Sequence of protein 2:
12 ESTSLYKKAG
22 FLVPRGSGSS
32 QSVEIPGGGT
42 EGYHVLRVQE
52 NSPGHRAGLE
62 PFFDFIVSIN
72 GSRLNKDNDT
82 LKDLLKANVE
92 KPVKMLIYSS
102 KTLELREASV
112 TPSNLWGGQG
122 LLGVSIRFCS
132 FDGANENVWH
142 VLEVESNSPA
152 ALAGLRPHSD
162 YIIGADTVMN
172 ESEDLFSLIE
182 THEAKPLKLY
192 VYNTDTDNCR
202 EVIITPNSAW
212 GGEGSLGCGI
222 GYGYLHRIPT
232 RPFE

Contacts between the two chains:
Residue R128 in protein 2 interacts with residue F17 in protein 1 (closest heavy-atom distance 4.8 Å).
Residue D78 in protein 2 is in contact with residue F17 in protein 1 (closest heavy-atom distance 4.3 Å).
Residue I127 in protein 2 interacts with residue F17 in protein 1 (closest heavy-atom distance 3.0 Å).
Residue L86 in protein 2 interacts with residue I19 in protein 1 (closest heavy-atom distance 4.0 Å).
Residue L123 in protein 2 interacts with residue I19 in protein 1 (closest heavy-atom distance 2.5 Å).
Residue L122 in protein 2 contacts residue I19 in protein 1 (closest heavy-atom distance 2.6 Å).
Residue S126 in protein 2 contacts residue I18 in protein 1 (closest heavy-atom distance 3.9 Å).
Residue D167 in protein 2 is in contact with residue S16 in protein 1 (closest heavy-atom distance 4.6 Å).
Residue G124 in protein 2 interacts with residue I19 in protein 1 (closest heavy-atom distance 2.7 Å).
Residue S126 in protein 2 interacts with residue F17 in protein 1 (closest heavy-atom distance 3.6 Å).
Residue Q120 in protein 2 is in contact with residue I18 in protein 1 (closest heavy-atom distance 3.3 Å).
Residue Y44 in protein 2 contacts residue F17 in protein 1 (closest heavy-atom distance 3.5 Å).
Residue K189 in protein 2 contacts residue K15 in protein 1 (closest heavy-atom distance 4.5 Å).
Residue Q50 in protein 2 interacts with residue I18 in protein 1 (closest heavy-atom distance 3.8 Å).
Residue L82 in protein 2 contacts residue I19 in protein 1 (closest heavy-atom distance 4.0 Å).
Residue K83 in protein 2 is in contact with residue I18 in protein 1 (closest heavy-atom distance 4.1 Å).
Residue Y191 in protein 2 contacts residue S16 in protein 1 (closest heavy-atom distance 2.8 Å).
Residue G124 in protein 2 contacts residue I18 in protein 1 (closest heavy-atom distance 4.6 Å).
Residue R128 in protein 2 contacts residue T14 in protein 1 (closest heavy-atom distance 3.1 Å).
Residue D167 in protein 2 is in contact with residue T14 in protein 1 (closest heavy-atom distance 4.1 Å).
Residue R128 in protein 2 contacts residue K15 in protein 1 (closest heavy-atom distance 3.9 Å).
Residue N171 in protein 2 interacts with residue H13 in protein 1 (closest heavy-atom distance 4.1 Å).
Residue I67 in protein 2 interacts with residue I19 in protein 1 (closest heavy-atom distance 4.5 Å).
Residue V125 in protein 2 is in contact with residue I18 in protein 1 (closest heavy-atom distance 3.6 Å).
Residue D78 in protein 2 interacts with residue T14 in protein 1 (closest heavy-atom distance 3.6 Å).
Residue G121 in protein 2 is in contact with residue I18 in protein 1 (closest heavy-atom distance 4.0 Å).
Residue D167 in protein 2 interacts with residue K15 in protein 1 (closest heavy-atom distance 3.0 Å).
Residue V125 in protein 2 contacts residue F17 in protein 1 (closest heavy-atom distance 3.9 Å).
Residue T168 in protein 2 contacts residue H13 in protein 1 (closest heavy-atom distance 3.2 Å).
Residue I127 in protein 2 is in contact with residue K15 in protein 1 (closest heavy-atom distance 4.4 Å).
Residue Q120 in protein 2 interacts with residue I19 in protein 1 (closest heavy-atom distance 4.1 Å).
Residue K189 in protein 2 is in contact with residue S16 in protein 1 (closest heavy-atom distance 4.5 Å).
Residue Y191 in protein 2 contacts residue K15 in protein 1 (closest heavy-atom distance 4.3 Å).
Residue F129 in protein 2 interacts with residue T14 in protein 1 (closest heavy-atom distance 3.2 Å).
Residue G121 in protein 2 interacts with residue I19 in protein 1 (closest heavy-atom distance 3.5 Å).
Residue I127 in protein 2 interacts with residue I19 in protein 1 (closest heavy-atom distance 3.6 Å).
Residue E174 in protein 2 contacts residue H13 in protein 1 (closest heavy-atom distance 2.9 Å).
Residue K83 in protein 2 contacts residue I19 in protein 1 (closest heavy-atom distance 4.4 Å).
Residue E202 in protein 2 contacts residue S16 in protein 1 (closest heavy-atom distance 3.8 Å).
Residue L47 in protein 2 contacts residue S16 in protein 1 (closest heavy-atom distance 4.0 Å).
Residue V125 in protein 2 interacts with residue I19 in protein 1 (closest heavy-atom distance 3.0 Å).
Residue I127 in protein 2 contacts residue S16 in protein 1 (closest heavy-atom distance 3.2 Å).
Residue R128 in protein 2 contacts residue S16 in protein 1 (closest heavy-atom distance 4.0 Å).
Residue E172 in protein 2 is in contact with residue H13 in protein 1 (closest heavy-atom distance 3.4 Å).
Residue R128 in protein 2 is in contact with residue H13 in protein 1 (closest heavy-atom distance 4.4 Å).
Residue M170 in protein 2 interacts with residue H13 in protein 1 (closest heavy-atom distance 4.3 Å).

Sequence of protein 1:
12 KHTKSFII

These two protein chains interact to form a complex.